The following describes two proteins that form a bound complex.

Sequence of the first protein:
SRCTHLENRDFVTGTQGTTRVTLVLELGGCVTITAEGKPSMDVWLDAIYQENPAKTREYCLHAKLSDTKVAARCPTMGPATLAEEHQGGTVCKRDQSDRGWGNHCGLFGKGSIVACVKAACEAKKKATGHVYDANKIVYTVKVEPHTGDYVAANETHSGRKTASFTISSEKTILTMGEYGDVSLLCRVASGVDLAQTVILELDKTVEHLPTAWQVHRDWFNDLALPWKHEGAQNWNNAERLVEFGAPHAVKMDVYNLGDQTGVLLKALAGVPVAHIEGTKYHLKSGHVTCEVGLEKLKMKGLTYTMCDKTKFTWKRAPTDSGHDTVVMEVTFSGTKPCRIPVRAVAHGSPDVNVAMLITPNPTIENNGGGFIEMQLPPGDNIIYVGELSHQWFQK

Interface contacts:
Residue F371 in the second protein contacts residue W101 in the first protein (closest heavy-atom distance 3.9 Å).
Residue F108 in the second protein contacts residue S321 in the first protein (closest heavy-atom distance 3.3 Å).
Residue G102 in the second protein is in contact with residue A153 in the first protein (closest heavy-atom distance 2.9 Å).
Residue L209 in the second protein is in contact with residue N256 in the first protein (closest heavy-atom distance 3.5 Å).
Residue W101 in the second protein interacts with residue T319 in the first protein (closest heavy-atom distance 3.2 Å).
Residue L265 in the second protein interacts with residue L257 in the first protein (closest heavy-atom distance 3.6 Å).
Residue D320 in the second protein interacts with residue F108 in the first protein (closest heavy-atom distance 3.2 Å).
Residue V327 in the second protein is in contact with residue W101 in the first protein (closest heavy-atom distance 3.7 Å).
Residue A152 in the second protein is in contact with residue H104 in the first protein (closest heavy-atom distance 3.5 Å).
Residue H208 in the second protein interacts with residue N256 in the first protein (closest heavy-atom distance 2.9 Å).
Residue M328 in the second protein contacts residue W101 in the first protein (closest heavy-atom distance 3.7 Å).
Residue G102 in the second protein contacts residue A152 in the first protein (closest heavy-atom distance 3.6 Å).
Residue V263 in the second protein is in contact with residue V263 in the first protein (closest heavy-atom distance 3.7 Å).
Residue H5 in the second protein contacts residue G102 in the first protein (closest heavy-atom distance 3.7 Å).
Residue W101 in the second protein is in contact with residue M328 in the first protein (closest heavy-atom distance 3.7 Å).
Residue W101 in the second protein interacts with residue F371 in the first protein (closest heavy-atom distance 3.9 Å).
Residue H104 in the second protein is in contact with residue E155 in the first protein (closest heavy-atom distance 3.9 Å).
Residue R316 in the second protein is in contact with residue W101 in the first protein (closest heavy-atom distance 3.6 Å).
Residue W101 in the second protein is in contact with residue R316 in the first protein (closest heavy-atom distance 3.6 Å).
Residue W101 in the second protein contacts residue Y150 in the first protein (closest heavy-atom distance 3.3 Å).
Residue K266 in the second protein is in contact with residue V263 in the first protein (closest heavy-atom distance 3.9 Å).
Residue Y150 in the second protein contacts residue G102 in the first protein (closest heavy-atom distance 3.0 Å).
Residue V327 in the second protein interacts with residue F108 in the first protein (closest heavy-atom distance 3.9 Å).
Residue F108 in the second protein interacts with residue V327 in the first protein (closest heavy-atom distance 3.9 Å).
Residue G106 in the second protein contacts residue T319 in the first protein (closest heavy-atom distance 4.0 Å).
Residue N154 in the second protein is in contact with residue H104 in the first protein (closest heavy-atom distance 3.2 Å).
Residue F108 in the second protein interacts with residue T4 in the first protein (closest heavy-atom distance 3.8 Å).
Residue N256 in the second protein is in contact with residue H208 in the first protein (closest heavy-atom distance 2.9 Å).
Residue L65 in the second protein contacts residue H208 in the first protein (closest heavy-atom distance 4.0 Å).
Residue L257 in the second protein is in contact with residue G262 in the first protein (closest heavy-atom distance 4.0 Å).
Residue T319 in the second protein interacts with residue L107 in the first protein (closest heavy-atom distance 3.6 Å).
Residue V263 in the second protein is in contact with residue K266 in the first protein (closest heavy-atom distance 3.9 Å).
Residue S321 in the second protein interacts with residue F108 in the first protein (closest heavy-atom distance 3.3 Å).
Residue Y255 in the second protein is in contact with residue H208 in the first protein (closest heavy-atom distance 3.1 Å).
Residue E155 in the second protein interacts with residue H104 in the first protein (closest heavy-atom distance 3.9 Å).
Residue T319 in the second protein interacts with residue W101 in the first protein (closest heavy-atom distance 3.2 Å).
Residue H208 in the second protein interacts with residue L65 in the first protein (closest heavy-atom distance 4.0 Å).
Residue H208 in the second protein contacts residue Y255 in the first protein (closest heavy-atom distance 3.1 Å).
Residue A152 in the second protein contacts residue G102 in the first protein (closest heavy-atom distance 3.6 Å).
Residue L107 in the second protein contacts residue T319 in the first protein (closest heavy-atom distance 3.6 Å).
Residue G262 in the second protein is in contact with residue D259 in the first protein (closest heavy-atom distance 3.4 Å).
Residue H208 in the second protein is in contact with residue V254 in the first protein (closest heavy-atom distance 3.1 Å).
Residue N256 in the second protein is in contact with residue L209 in the first protein (closest heavy-atom distance 3.5 Å).
Residue D259 in the second protein interacts with residue G262 in the first protein (closest heavy-atom distance 3.4 Å).
Residue T4 in the second protein is in contact with residue F108 in the first protein (closest heavy-atom distance 3.8 Å).
Residue Q260 in the second protein contacts residue K266 in the first protein (closest heavy-atom distance 3.4 Å).
Residue V254 in the second protein contacts residue H208 in the first protein (closest heavy-atom distance 3.1 Å).
Residue W101 in the second protein interacts with residue V327 in the first protein (closest heavy-atom distance 3.7 Å).
Residue K266 in the second protein interacts with residue Q260 in the first protein (closest heavy-atom distance 3.4 Å).
Residue H104 in the second protein is in contact with residue N154 in the first protein (closest heavy-atom distance 3.2 Å).
Residue G262 in the second protein interacts with residue L257 in the first protein (closest heavy-atom distance 4.0 Å).
Residue L257 in the second protein contacts residue L265 in the first protein (closest heavy-atom distance 3.6 Å).
Residue H104 in the second protein contacts residue A152 in the first protein (closest heavy-atom distance 3.5 Å).
Residue T68 in the second protein contacts residue H208 in the first protein (closest heavy-atom distance 3.5 Å).
Residue F108 in the second protein contacts residue D320 in the first protein (closest heavy-atom distance 3.2 Å).
Residue A153 in the second protein interacts with residue G102 in the first protein (closest heavy-atom distance 2.9 Å).
Residue G102 in the second protein is in contact with residue H5 in the first protein (closest heavy-atom distance 3.7 Å).
Residue G102 in the second protein is in contact with residue Y150 in the first protein (closest heavy-atom distance 3.0 Å).
Residue H208 in the second protein interacts with residue T68 in the first protein (closest heavy-atom distance 3.5 Å).
Residue Y150 in the second protein is in contact with residue W101 in the first protein (closest heavy-atom distance 3.3 Å).

Sequence of the second protein:
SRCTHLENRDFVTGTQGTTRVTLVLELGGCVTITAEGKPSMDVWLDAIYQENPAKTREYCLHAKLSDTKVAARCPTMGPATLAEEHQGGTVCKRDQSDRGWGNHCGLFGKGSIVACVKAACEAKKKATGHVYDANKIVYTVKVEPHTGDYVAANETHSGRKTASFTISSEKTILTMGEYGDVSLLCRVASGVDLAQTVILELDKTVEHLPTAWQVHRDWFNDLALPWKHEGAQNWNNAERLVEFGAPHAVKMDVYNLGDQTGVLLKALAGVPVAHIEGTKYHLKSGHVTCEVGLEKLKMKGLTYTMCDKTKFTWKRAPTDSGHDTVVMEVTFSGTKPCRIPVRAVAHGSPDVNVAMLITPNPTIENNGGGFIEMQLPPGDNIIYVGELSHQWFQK